Sequence of the first protein:
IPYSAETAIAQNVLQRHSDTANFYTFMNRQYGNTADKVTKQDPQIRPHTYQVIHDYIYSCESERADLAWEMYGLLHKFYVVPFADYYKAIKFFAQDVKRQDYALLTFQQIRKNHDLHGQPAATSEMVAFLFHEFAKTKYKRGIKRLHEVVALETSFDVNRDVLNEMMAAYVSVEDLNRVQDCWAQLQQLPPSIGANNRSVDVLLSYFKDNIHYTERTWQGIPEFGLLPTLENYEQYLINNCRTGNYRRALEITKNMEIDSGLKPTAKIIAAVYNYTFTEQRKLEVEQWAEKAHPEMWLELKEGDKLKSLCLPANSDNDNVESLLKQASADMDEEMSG

These two protein chains interact to form a complex.

Sequence of the second protein:
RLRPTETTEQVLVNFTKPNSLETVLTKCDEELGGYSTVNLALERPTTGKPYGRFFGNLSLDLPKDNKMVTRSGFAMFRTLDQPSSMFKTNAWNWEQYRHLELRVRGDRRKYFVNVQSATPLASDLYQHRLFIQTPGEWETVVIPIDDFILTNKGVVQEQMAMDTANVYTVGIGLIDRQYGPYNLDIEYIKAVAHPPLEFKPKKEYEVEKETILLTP

Interface contacts:
Residue E655 in the first protein is in contact with residue I161 in the second protein (closest heavy-atom distance 3.6 Å).
Residue Q687 in the first protein interacts with residue H206 in the second protein (closest heavy-atom distance 3.1 Å).
Residue W690 in the first protein is in contact with residue E210 in the second protein (closest heavy-atom distance 3.0 Å).
Residue L659 in the first protein interacts with residue V168 in the second protein (closest heavy-atom distance 3.8 Å).
Residue Q695 in the first protein interacts with residue T152 in the second protein (closest heavy-atom distance 2.6 Å).
Residue F714 in the first protein interacts with residue L209 in the second protein (closest heavy-atom distance 4.0 Å).
Residue Q692 in the first protein interacts with residue V154 in the second protein (closest heavy-atom distance 3.7 Å).
Residue E730 in the first protein contacts residue F211 in the second protein (closest heavy-atom distance 4.0 Å).
Residue L659 in the first protein interacts with residue F124 in the second protein (closest heavy-atom distance 4.0 Å).
Residue A658 in the first protein interacts with residue I161 in the second protein (closest heavy-atom distance 4.2 Å).
Residue Q695 in the first protein contacts residue V154 in the second protein (closest heavy-atom distance 3.3 Å).
Residue P697 in the first protein contacts residue Y217 in the second protein (closest heavy-atom distance 3.5 Å).
Residue E660 in the first protein contacts residue R141 in the second protein (closest heavy-atom distance 3.1 Å).
Residue L659 in the first protein interacts with residue I161 in the second protein (closest heavy-atom distance 3.5 Å).
Residue P698 in the first protein interacts with residue V219 in the second protein (closest heavy-atom distance 3.6 Å).
Residue Q695 in the first protein interacts with residue K214 in the second protein (closest heavy-atom distance 3.5 Å).
Residue L659 in the first protein is in contact with residue T163 in the second protein (closest heavy-atom distance 3.6 Å).
Residue F731 in the first protein interacts with residue F211 in the second protein (closest heavy-atom distance 3.9 Å).
Residue Y720 in the first protein is in contact with residue L209 in the second protein (closest heavy-atom distance 3.5 Å).
Residue D688 in the first protein is in contact with residue H111 in the second protein (closest heavy-atom distance 3.0 Å).
Residue P698 in the first protein is in contact with residue Y217 in the second protein (closest heavy-atom distance 3.4 Å).
Residue E655 in the first protein is in contact with residue Q171 in the second protein (closest heavy-atom distance 3.1 Å).
Residue N666 in the first protein contacts residue Q145 in the second protein (closest heavy-atom distance 3.9 Å).
Residue T724 in the first protein interacts with residue F211 in the second protein (closest heavy-atom distance 3.8 Å).
Residue T661 in the first protein is in contact with residue D188 in the second protein (closest heavy-atom distance 3.4 Å).
Residue D664 in the first protein contacts residue R141 in the second protein (closest heavy-atom distance 3.6 Å).
Residue H654 in the first protein interacts with residue D159 in the second protein (closest heavy-atom distance 4.1 Å).
Residue N684 in the first protein interacts with residue R110 in the second protein (closest heavy-atom distance 3.1 Å).
Residue V665 in the first protein interacts with residue Q145 in the second protein (closest heavy-atom distance 2.3 Å).
Residue D688 in the first protein is in contact with residue R110 in the second protein (closest heavy-atom distance 3.7 Å).
Residue Q694 in the first protein contacts residue P213 in the second protein (closest heavy-atom distance 2.8 Å).
Residue A658 in the first protein contacts residue R141 in the second protein (closest heavy-atom distance 3.1 Å).
Residue Q695 in the first protein is in contact with residue V153 in the second protein (closest heavy-atom distance 3.9 Å).
Residue Q687 in the first protein contacts residue L209 in the second protein (closest heavy-atom distance 3.7 Å).
Residue Q694 in the first protein interacts with residue E210 in the second protein (closest heavy-atom distance 2.8 Å).
Residue E730 in the first protein contacts residue E218 in the second protein (closest heavy-atom distance 4.0 Å).
Residue V665 in the first protein interacts with residue F143 in the second protein (closest heavy-atom distance 3.5 Å).
Residue E730 in the first protein interacts with residue K212 in the second protein (closest heavy-atom distance 3.9 Å).
Residue A658 in the first protein is in contact with residue H140 in the second protein (closest heavy-atom distance 3.4 Å).
Residue E730 in the first protein interacts with residue P213 in the second protein (closest heavy-atom distance 3.6 Å).
Residue F731 in the first protein contacts residue K212 in the second protein (closest heavy-atom distance 3.9 Å).
Residue R723 in the first protein interacts with residue F211 in the second protein (closest heavy-atom distance 3.8 Å).
Residue T661 in the first protein is in contact with residue K122 in the second protein (closest heavy-atom distance 3.2 Å).
Residue R685 in the first protein is in contact with residue D159 in the second protein (closest heavy-atom distance 3.0 Å).
Residue E730 in the first protein is in contact with residue V219 in the second protein (closest heavy-atom distance 3.3 Å).
Residue S662 in the first protein interacts with residue K122 in the second protein (closest heavy-atom distance 3.7 Å).
Residue Q692 in the first protein interacts with residue P156 in the second protein (closest heavy-atom distance 3.6 Å).
Residue Q694 in the first protein interacts with residue K212 in the second protein (closest heavy-atom distance 2.7 Å).
Residue V657 in the first protein contacts residue F143 in the second protein (closest heavy-atom distance 3.7 Å).
Residue W690 in the first protein contacts residue F211 in the second protein (closest heavy-atom distance 3.9 Å).
Residue L696 in the first protein interacts with residue E151 in the second protein (closest heavy-atom distance 3.2 Å).
Residue G727 in the first protein contacts residue F211 in the second protein (closest heavy-atom distance 3.7 Å).
Residue D688 in the first protein interacts with residue P156 in the second protein (closest heavy-atom distance 3.9 Å).
Residue R685 in the first protein contacts residue D158 in the second protein (closest heavy-atom distance 3.5 Å).
Residue P698 in the first protein is in contact with residue P213 in the second protein (closest heavy-atom distance 4.0 Å).
Residue L659 in the first protein contacts residue Q139 in the second protein (closest heavy-atom distance 3.3 Å).
Residue L696 in the first protein contacts residue Q145 in the second protein (closest heavy-atom distance 3.3 Å).
Residue F731 in the first protein interacts with residue P213 in the second protein (closest heavy-atom distance 3.6 Å).
Residue L710 in the first protein interacts with residue F211 in the second protein (closest heavy-atom distance 3.9 Å).
Residue Q694 in the first protein interacts with residue F211 in the second protein (closest heavy-atom distance 3.3 Å).